Residue-level contacts at the interface:
Residue I9 in protein 1 interacts with residue Y52 in protein 2 (closest heavy-atom distance 3.9 Å).
Residue V159 in protein 1 contacts residue E97 in protein 2 (closest heavy-atom distance 3.0 Å).
Residue I3 in protein 1 interacts with residue A35 in protein 2 (closest heavy-atom distance 3.7 Å).
Residue I3 in protein 1 contacts residue M34 in protein 2 (closest heavy-atom distance 3.5 Å).
Residue I3 in protein 1 is in contact with residue H41 in protein 2 (closest heavy-atom distance 3.1 Å).
Residue T169 in protein 1 is in contact with residue L147 in protein 2 (closest heavy-atom distance 4.0 Å).
Residue A158 in protein 1 contacts residue E97 in protein 2 (closest heavy-atom distance 3.1 Å).
Residue F167 in protein 1 contacts residue V130 in protein 2 (closest heavy-atom distance 4.0 Å).
Residue F167 in protein 1 contacts residue S131 in protein 2 (closest heavy-atom distance 4.1 Å).
Residue K5 in protein 1 interacts with residue N44 in protein 2 (closest heavy-atom distance 3.2 Å).
Residue V63 in protein 1 contacts residue A66 in protein 2 (closest heavy-atom distance 2.8 Å).
Residue V63 in protein 1 contacts residue R128 in protein 2 (closest heavy-atom distance 2.7 Å).
Residue E155 in protein 1 contacts residue P100 in protein 2 (closest heavy-atom distance 2.9 Å).
Residue K64 in protein 1 contacts residue A66 in protein 2 (closest heavy-atom distance 4.1 Å).
Residue D153 in protein 1 is in contact with residue K126 in protein 2 (closest heavy-atom distance 3.1 Å).
Residue R157 in protein 1 contacts residue A99 in protein 2 (closest heavy-atom distance 3.3 Å).
Residue A156 in protein 1 interacts with residue Y90 in protein 2 (closest heavy-atom distance 4.1 Å).
Residue E155 in protein 1 interacts with residue V101 in protein 2 (closest heavy-atom distance 3.5 Å).
Residue V63 in protein 1 contacts residue H67 in protein 2 (closest heavy-atom distance 3.5 Å).
Residue L7 in protein 1 contacts residue H49 in protein 2 (closest heavy-atom distance 2.5 Å).
Residue N6 in protein 1 contacts residue Y48 in protein 2 (closest heavy-atom distance 3.8 Å).
Residue E155 in protein 1 interacts with residue A99 in protein 2 (closest heavy-atom distance 3.9 Å).
Residue R15 in protein 1 interacts with residue R32 in protein 2 (closest heavy-atom distance 3.8 Å).
Residue I3 in protein 1 is in contact with residue G33 in protein 2 (closest heavy-atom distance 3.4 Å).
Residue N66 in protein 1 interacts with residue R128 in protein 2 (closest heavy-atom distance 3.5 Å).
Residue N6 in protein 1 contacts residue H49 in protein 2 (closest heavy-atom distance 4.2 Å).
Residue K64 in protein 1 contacts residue Q65 in protein 2 (closest heavy-atom distance 4.0 Å).
Residue V159 in protein 1 contacts residue A99 in protein 2 (closest heavy-atom distance 3.6 Å).
Residue R157 in protein 1 is in contact with residue V101 in protein 2 (closest heavy-atom distance 3.7 Å).
Residue I3 in protein 1 interacts with residue N44 in protein 2 (closest heavy-atom distance 3.9 Å).
Residue K68 in protein 1 is in contact with residue A106 in protein 2 (closest heavy-atom distance 3.7 Å).
Residue D161 in protein 1 contacts residue V144 in protein 2 (closest heavy-atom distance 3.7 Å).
Residue S165 in protein 1 is in contact with residue E135 in protein 2 (closest heavy-atom distance 3.0 Å).
Residue V159 in protein 1 is in contact with residue G142 in protein 2 (closest heavy-atom distance 3.7 Å).
Residue F167 in protein 1 is in contact with residue K132 in protein 2 (closest heavy-atom distance 3.8 Å).
Residue V63 in protein 1 contacts residue W69 in protein 2 (closest heavy-atom distance 3.6 Å).
Residue A2 in protein 1 contacts residue G33 in protein 2 (closest heavy-atom distance 3.6 Å).
Residue I9 in protein 1 contacts residue M34 in protein 2 (closest heavy-atom distance 4.2 Å).
Residue A2 in protein 1 interacts with residue H41 in protein 2 (closest heavy-atom distance 4.1 Å).
Residue A166 in protein 1 interacts with residue V145 in protein 2 (closest heavy-atom distance 3.1 Å).
Residue D161 in protein 1 is in contact with residue R139 in protein 2 (closest heavy-atom distance 3.6 Å).
Residue A2 in protein 1 interacts with residue G31 in protein 2 (closest heavy-atom distance 4.0 Å).
Residue V159 in protein 1 interacts with residue K96 in protein 2 (closest heavy-atom distance 3.8 Å).
Residue K5 in protein 1 contacts residue Y48 in protein 2 (closest heavy-atom distance 4.0 Å).
Residue R157 in protein 1 contacts residue E97 in protein 2 (closest heavy-atom distance 3.4 Å).
Residue I9 in protein 1 contacts residue H49 in protein 2 (closest heavy-atom distance 3.5 Å).
Residue D153 in protein 1 contacts residue V101 in protein 2 (closest heavy-atom distance 3.4 Å).
Residue A166 in protein 1 interacts with residue L147 in protein 2 (closest heavy-atom distance 3.6 Å).
Residue S4 in protein 1 is in contact with residue N44 in protein 2 (closest heavy-atom distance 3.3 Å).
Residue P8 in protein 1 contacts residue H49 in protein 2 (closest heavy-atom distance 3.8 Å).
Residue Q160 in protein 1 interacts with residue V144 in protein 2 (closest heavy-atom distance 3.8 Å).
Residue D161 in protein 1 is in contact with residue G143 in protein 2 (closest heavy-atom distance 4.0 Å).
Residue L170 in protein 1 contacts residue L147 in protein 2 (closest heavy-atom distance 3.8 Å).
Residue G163 in protein 1 contacts residue R139 in protein 2 (closest heavy-atom distance 3.4 Å).
Residue K64 in protein 1 contacts residue W69 in protein 2 (closest heavy-atom distance 3.8 Å).
Residue V159 in protein 1 contacts residue V144 in protein 2 (closest heavy-atom distance 3.6 Å).
Residue A156 in protein 1 contacts residue A99 in protein 2 (closest heavy-atom distance 3.9 Å).
Residue A166 in protein 1 is in contact with residue V130 in protein 2 (closest heavy-atom distance 4.0 Å).
Residue R67 in protein 1 is in contact with residue L105 in protein 2 (closest heavy-atom distance 4.0 Å).
Residue R157 in protein 1 contacts residue I124 in protein 2 (closest heavy-atom distance 3.1 Å).

Sequence of protein 1:
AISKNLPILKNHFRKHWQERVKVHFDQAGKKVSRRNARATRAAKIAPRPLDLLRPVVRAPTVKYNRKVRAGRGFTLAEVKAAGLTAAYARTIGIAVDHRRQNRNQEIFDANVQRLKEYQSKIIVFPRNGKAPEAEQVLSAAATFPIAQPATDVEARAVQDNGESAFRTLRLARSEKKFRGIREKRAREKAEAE

These two protein chains interact to form a complex.

Sequence of protein 2:
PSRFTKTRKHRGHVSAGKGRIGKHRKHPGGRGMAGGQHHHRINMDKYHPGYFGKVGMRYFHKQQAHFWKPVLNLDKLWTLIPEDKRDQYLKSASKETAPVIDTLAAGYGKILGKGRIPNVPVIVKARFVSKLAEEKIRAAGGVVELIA